Sequence of the second protein:
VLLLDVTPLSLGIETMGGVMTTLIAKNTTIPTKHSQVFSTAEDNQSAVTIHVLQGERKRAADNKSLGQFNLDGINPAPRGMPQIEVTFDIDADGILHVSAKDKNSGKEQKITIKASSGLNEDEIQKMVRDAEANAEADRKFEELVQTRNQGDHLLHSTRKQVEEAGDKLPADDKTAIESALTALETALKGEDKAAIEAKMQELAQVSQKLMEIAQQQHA

Residue-level contacts at the interface:
Residue M16 in the second protein interacts with residue A11 in the first protein (closest heavy-atom distance 4.6 Å).
Residue N70 in the second protein contacts residue W10 in the first protein (closest heavy-atom distance 3.6 Å).
Residue Q45 in the second protein contacts residue V12 in the first protein (closest heavy-atom distance 5.0 Å).
Residue M16 in the second protein contacts residue V12 in the first protein (closest heavy-atom distance 2.7 Å).
Residue S39 in the second protein contacts residue G13 in the first protein (closest heavy-atom distance 2.8 Å).
Residue F38 in the second protein contacts residue G13 in the first protein (closest heavy-atom distance 3.5 Å).
Residue E42 in the second protein interacts with residue Q9 in the first protein (closest heavy-atom distance 3.9 Å).
Residue Q83 in the second protein contacts residue F15 in the first protein (closest heavy-atom distance 3.7 Å).
Residue I13 in the second protein contacts residue V12 in the first protein (closest heavy-atom distance 4.0 Å).
Residue G80 in the second protein contacts residue M16 in the first protein (closest heavy-atom distance 3.0 Å).
Residue F38 in the second protein is in contact with residue V12 in the first protein (closest heavy-atom distance 3.6 Å).
Residue R79 in the second protein is in contact with residue M16 in the first protein (closest heavy-atom distance 3.9 Å).
Residue V48 in the second protein contacts residue V12 in the first protein (closest heavy-atom distance 3.9 Å).
Residue S39 in the second protein interacts with residue F15 in the first protein (closest heavy-atom distance 3.7 Å).
Residue S39 in the second protein is in contact with residue H14 in the first protein (closest heavy-atom distance 3.7 Å).
Residue F38 in the second protein is in contact with residue H14 in the first protein (closest heavy-atom distance 4.8 Å).
Residue T49 in the second protein is in contact with residue V12 in the first protein (closest heavy-atom distance 3.5 Å).
Residue E14 in the second protein contacts residue V12 in the first protein (closest heavy-atom distance 3.8 Å).
Residue G80 in the second protein interacts with residue F15 in the first protein (closest heavy-atom distance 3.2 Å).
Residue R59 in the second protein interacts with residue P5 in the first protein (closest heavy-atom distance 4.1 Å).
Residue S46 in the second protein is in contact with residue W10 in the first protein (closest heavy-atom distance 4.5 Å).
Residue A47 in the second protein is in contact with residue W10 in the first protein (closest heavy-atom distance 3.4 Å).
Residue V37 in the second protein contacts residue F15 in the first protein (closest heavy-atom distance 3.9 Å).
Residue E14 in the second protein is in contact with residue P8 in the first protein (closest heavy-atom distance 3.7 Å).
Residue F141 in the second protein interacts with residue P5 in the first protein (closest heavy-atom distance 4.9 Å).
Residue T40 in the second protein is in contact with residue A11 in the first protein (closest heavy-atom distance 4.2 Å).
Residue H153 in the second protein interacts with residue M16 in the first protein (closest heavy-atom distance 3.7 Å).
Residue T49 in the second protein is in contact with residue W10 in the first protein (closest heavy-atom distance 2.9 Å).
Residue A41 in the second protein contacts residue V12 in the first protein (closest heavy-atom distance 4.8 Å).
Residue Q45 in the second protein interacts with residue A11 in the first protein (closest heavy-atom distance 2.8 Å).
Residue P82 in the second protein is in contact with residue F15 in the first protein (closest heavy-atom distance 3.7 Å).
Residue V48 in the second protein interacts with residue A11 in the first protein (closest heavy-atom distance 4.1 Å).
Residue Q45 in the second protein interacts with residue W10 in the first protein (closest heavy-atom distance 3.5 Å).
Residue S39 in the second protein is in contact with residue A11 in the first protein (closest heavy-atom distance 4.3 Å).
Residue T40 in the second protein is in contact with residue G13 in the first protein (closest heavy-atom distance 4.0 Å).
Residue S39 in the second protein contacts residue V12 in the first protein (closest heavy-atom distance 3.6 Å).
Residue G17 in the second protein is in contact with residue P5 in the first protein (closest heavy-atom distance 5.0 Å).
Residue A41 in the second protein is in contact with residue A11 in the first protein (closest heavy-atom distance 3.5 Å).
Residue A41 in the second protein is in contact with residue G13 in the first protein (closest heavy-atom distance 4.2 Å).
Residue F38 in the second protein interacts with residue F15 in the first protein (closest heavy-atom distance 4.0 Å).
Residue I50 in the second protein is in contact with residue V12 in the first protein (closest heavy-atom distance 4.0 Å).
Residue T15 in the second protein interacts with residue V12 in the first protein (closest heavy-atom distance 3.3 Å).
Residue T40 in the second protein contacts residue H14 in the first protein (closest heavy-atom distance 4.9 Å).
Residue M16 in the second protein interacts with residue H14 in the first protein (closest heavy-atom distance 4.4 Å).
Residue G80 in the second protein is in contact with residue H14 in the first protein (closest heavy-atom distance 3.8 Å).
Residue M16 in the second protein interacts with residue G13 in the first protein (closest heavy-atom distance 4.1 Å).
Residue G80 in the second protein is in contact with residue M17 in the first protein (closest heavy-atom distance 4.8 Å).
Residue V48 in the second protein contacts residue W10 in the first protein (closest heavy-atom distance 3.7 Å).
Residue M81 in the second protein is in contact with residue F15 in the first protein (closest heavy-atom distance 3.4 Å).

Sequence of the first protein:
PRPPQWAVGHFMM

The following describes two proteins that form a bound complex.